Interface contacts:
Residue H205 in protein 2 is in contact with residue M292 in protein 1 (closest heavy-atom distance 4.0 Å).
Residue L218 in protein 2 interacts with residue R293 in protein 1 (closest heavy-atom distance 3.9 Å).
Residue I181 in protein 2 interacts with residue I72 in protein 1 (closest heavy-atom distance 3.9 Å).
Residue Q62 in protein 2 is in contact with residue H412 in protein 1 (closest heavy-atom distance 3.6 Å).
Residue Y262 in protein 2 is in contact with residue Y324 in protein 1 (closest heavy-atom distance 3.4 Å).
Residue M140 in protein 2 interacts with residue E73 in protein 1 (closest heavy-atom distance 3.8 Å).
Residue L95 in protein 2 contacts residue I72 in protein 1 (closest heavy-atom distance 4.0 Å).
Residue R217 in protein 2 is in contact with residue R293 in protein 1 (closest heavy-atom distance 3.5 Å).
Residue L260 in protein 2 contacts residue P322 in protein 1 (closest heavy-atom distance 3.8 Å).
Residue W676 in protein 2 interacts with residue D383 in protein 1 (closest heavy-atom distance 3.1 Å).
Residue K141 in protein 2 contacts residue E82 in protein 1 (closest heavy-atom distance 3.8 Å).
Residue Y262 in protein 2 interacts with residue V397 in protein 1 (closest heavy-atom distance 3.8 Å).
Residue L260 in protein 2 interacts with residue Y323 in protein 1 (closest heavy-atom distance 3.6 Å).
Residue Y261 in protein 2 interacts with residue P322 in protein 1 (closest heavy-atom distance 3.5 Å).
Residue A198 in protein 2 is in contact with residue L319 in protein 1 (closest heavy-atom distance 3.7 Å).
Residue C169 in protein 2 contacts residue H412 in protein 1 (closest heavy-atom distance 2.9 Å).
Residue I562 in protein 2 is in contact with residue T400 in protein 1 (closest heavy-atom distance 3.7 Å).
Residue F264 in protein 2 contacts residue L321 in protein 1 (closest heavy-atom distance 3.5 Å).
Residue W676 in protein 2 contacts residue L386 in protein 1 (closest heavy-atom distance 3.6 Å).
Residue K662 in protein 2 is in contact with residue G428 in protein 1 (closest heavy-atom distance 2.8 Å).
Residue H185 in protein 2 is in contact with residue E73 in protein 1 (closest heavy-atom distance 2.9 Å).
Residue A564 in protein 2 is in contact with residue L399 in protein 1 (closest heavy-atom distance 3.6 Å).
Residue D263 in protein 2 is in contact with residue Q406 in protein 1 (closest heavy-atom distance 3.6 Å).
Residue E168 in protein 2 contacts residue L413 in protein 1 (closest heavy-atom distance 4.0 Å).
Residue G563 in protein 2 interacts with residue C401 in protein 1 (closest heavy-atom distance 3.2 Å).
Residue F264 in protein 2 is in contact with residue P322 in protein 1 (closest heavy-atom distance 3.4 Å).
Residue I60 in protein 2 contacts residue L321 in protein 1 (closest heavy-atom distance 3.4 Å).
Residue T139 in protein 2 is in contact with residue Y75 in protein 1 (closest heavy-atom distance 4.0 Å).
Residue Y262 in protein 2 interacts with residue Q406 in protein 1 (closest heavy-atom distance 3.1 Å).
Residue Y210 in protein 2 is in contact with residue Y291 in protein 1 (closest heavy-atom distance 3.5 Å).
Residue K96 in protein 2 contacts residue Y75 in protein 1 (closest heavy-atom distance 3.8 Å).
Residue D177 in protein 2 interacts with residue R130 in protein 1 (closest heavy-atom distance 2.3 Å).
Residue K141 in protein 2 interacts with residue D86 in protein 1 (closest heavy-atom distance 3.8 Å).
Residue Y262 in protein 2 contacts residue L403 in protein 1 (closest heavy-atom distance 3.8 Å).
Residue I181 in protein 2 interacts with residue E73 in protein 1 (closest heavy-atom distance 3.9 Å).
Residue W676 in protein 2 interacts with residue A387 in protein 1 (closest heavy-atom distance 3.1 Å).
Residue T139 in protein 2 contacts residue E82 in protein 1 (closest heavy-atom distance 3.9 Å).
Residue Y261 in protein 2 is in contact with residue Y323 in protein 1 (closest heavy-atom distance 3.6 Å).
Residue I60 in protein 2 interacts with residue E320 in protein 1 (closest heavy-atom distance 3.8 Å).
Residue G563 in protein 2 contacts residue T400 in protein 1 (closest heavy-atom distance 4.0 Å).
Residue T199 in protein 2 is in contact with residue L415 in protein 1 (closest heavy-atom distance 3.6 Å).
Residue Y261 in protein 2 interacts with residue Y324 in protein 1 (closest heavy-atom distance 3.3 Å).
Residue I562 in protein 2 is in contact with residue N402 in protein 1 (closest heavy-atom distance 3.0 Å).
Residue A225 in protein 2 is in contact with residue E320 in protein 1 (closest heavy-atom distance 3.0 Å).
Residue A198 in protein 2 is in contact with residue L413 in protein 1 (closest heavy-atom distance 3.6 Å).
Residue T139 in protein 2 contacts residue I79 in protein 1 (closest heavy-atom distance 3.4 Å).
Residue L180 in protein 2 is in contact with residue I72 in protein 1 (closest heavy-atom distance 4.0 Å).
Residue Y262 in protein 2 is in contact with residue T400 in protein 1 (closest heavy-atom distance 3.7 Å).
Residue S214 in protein 2 interacts with residue Y291 in protein 1 (closest heavy-atom distance 3.0 Å).
Residue T199 in protein 2 is in contact with residue L319 in protein 1 (closest heavy-atom distance 4.0 Å).
Residue Y262 in protein 2 is in contact with residue P322 in protein 1 (closest heavy-atom distance 2.8 Å).
Residue R566 in protein 2 contacts residue L399 in protein 1 (closest heavy-atom distance 3.8 Å).
Residue V99 in protein 2 is in contact with residue Y75 in protein 1 (closest heavy-atom distance 3.7 Å).
Residue L218 in protein 2 is in contact with residue E295 in protein 1 (closest heavy-atom distance 3.2 Å).
Residue P227 in protein 2 is in contact with residue E320 in protein 1 (closest heavy-atom distance 3.5 Å).
Residue C138 in protein 2 contacts residue Y75 in protein 1 (closest heavy-atom distance 4.0 Å).
Residue I60 in protein 2 is in contact with residue L319 in protein 1 (closest heavy-atom distance 3.9 Å).
Residue K662 in protein 2 is in contact with residue E427 in protein 1 (closest heavy-atom distance 3.1 Å).
Residue I60 in protein 2 is in contact with residue L413 in protein 1 (closest heavy-atom distance 3.2 Å).
Residue F264 in protein 2 is in contact with residue E320 in protein 1 (closest heavy-atom distance 3.9 Å).

Sequence of protein 1:
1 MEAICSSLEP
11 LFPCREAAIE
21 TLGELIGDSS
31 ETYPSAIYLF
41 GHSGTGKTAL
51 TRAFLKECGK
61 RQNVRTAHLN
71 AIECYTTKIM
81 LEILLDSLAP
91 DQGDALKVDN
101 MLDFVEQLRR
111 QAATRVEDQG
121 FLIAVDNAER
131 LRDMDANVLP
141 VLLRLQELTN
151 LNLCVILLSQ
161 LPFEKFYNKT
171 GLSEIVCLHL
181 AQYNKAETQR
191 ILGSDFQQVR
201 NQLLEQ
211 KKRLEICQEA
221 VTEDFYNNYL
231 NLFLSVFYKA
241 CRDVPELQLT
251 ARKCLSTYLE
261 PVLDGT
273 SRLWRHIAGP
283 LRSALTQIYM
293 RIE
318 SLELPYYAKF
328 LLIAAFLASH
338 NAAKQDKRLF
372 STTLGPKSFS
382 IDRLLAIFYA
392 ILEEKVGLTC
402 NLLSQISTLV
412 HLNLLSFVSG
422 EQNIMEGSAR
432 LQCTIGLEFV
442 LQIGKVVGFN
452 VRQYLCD

The following describes two proteins that form a bound complex.

Sequence of protein 2:
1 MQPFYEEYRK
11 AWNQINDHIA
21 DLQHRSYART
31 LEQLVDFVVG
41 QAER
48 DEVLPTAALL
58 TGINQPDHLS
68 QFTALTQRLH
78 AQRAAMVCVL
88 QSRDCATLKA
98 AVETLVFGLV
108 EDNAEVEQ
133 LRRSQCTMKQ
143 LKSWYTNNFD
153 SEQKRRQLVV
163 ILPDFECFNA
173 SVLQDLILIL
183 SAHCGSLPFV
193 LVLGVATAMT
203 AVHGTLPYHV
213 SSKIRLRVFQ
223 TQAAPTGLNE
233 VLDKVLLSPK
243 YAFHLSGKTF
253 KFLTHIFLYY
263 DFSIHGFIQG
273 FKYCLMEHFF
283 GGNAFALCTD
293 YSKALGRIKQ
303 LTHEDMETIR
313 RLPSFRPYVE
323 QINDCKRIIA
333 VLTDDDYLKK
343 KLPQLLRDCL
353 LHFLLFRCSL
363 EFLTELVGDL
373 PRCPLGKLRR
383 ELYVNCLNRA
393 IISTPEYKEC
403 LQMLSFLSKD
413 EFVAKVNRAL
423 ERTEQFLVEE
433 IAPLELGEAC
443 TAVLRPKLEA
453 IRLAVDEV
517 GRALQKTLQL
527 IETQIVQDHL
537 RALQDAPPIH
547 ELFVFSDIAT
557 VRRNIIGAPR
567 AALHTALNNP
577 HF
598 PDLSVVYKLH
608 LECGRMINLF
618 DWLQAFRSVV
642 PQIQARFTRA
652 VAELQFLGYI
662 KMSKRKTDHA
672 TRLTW